Sequence of protein 1:
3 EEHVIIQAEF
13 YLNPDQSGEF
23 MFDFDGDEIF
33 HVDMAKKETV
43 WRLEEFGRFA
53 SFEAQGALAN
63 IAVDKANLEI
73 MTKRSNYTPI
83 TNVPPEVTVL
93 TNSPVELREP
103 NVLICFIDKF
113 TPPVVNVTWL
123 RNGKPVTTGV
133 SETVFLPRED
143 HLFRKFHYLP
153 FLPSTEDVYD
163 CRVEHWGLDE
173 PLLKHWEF

Sequence of protein 2:
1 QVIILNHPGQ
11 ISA

This data describes a binding interaction between two proteins.

Interface contacts:
Residue N62 in protein 1 contacts residue N6 in protein 2 (closest heavy-atom distance 2.9 Å).
Residue I72 in protein 1 contacts residue I11 in protein 2 (closest heavy-atom distance 3.0 Å).
Residue F54 in protein 1 interacts with residue I3 in protein 2 (closest heavy-atom distance 3.4 Å).
Residue N69 in protein 1 contacts residue G9 in protein 2 (closest heavy-atom distance 3.0 Å).
Residue M73 in protein 1 contacts residue I11 in protein 2 (closest heavy-atom distance 3.7 Å).
Residue R76 in protein 1 is in contact with residue A13 in protein 2 (closest heavy-atom distance 4.2 Å).
Residue F32 in protein 1 contacts residue I3 in protein 2 (closest heavy-atom distance 3.9 Å).
Residue Q9 in protein 1 interacts with residue N6 in protein 2 (closest heavy-atom distance 2.9 Å).
Residue W43 in protein 1 is in contact with residue I3 in protein 2 (closest heavy-atom distance 4.0 Å).
Residue R76 in protein 1 interacts with residue S12 in protein 2 (closest heavy-atom distance 2.6 Å).
Residue E11 in protein 1 interacts with residue P8 in protein 2 (closest heavy-atom distance 3.5 Å).
Residue Q9 in protein 1 is in contact with residue L5 in protein 2 (closest heavy-atom distance 3.5 Å).
Residue N69 in protein 1 interacts with residue I11 in protein 2 (closest heavy-atom distance 3.0 Å).
Residue Q9 in protein 1 interacts with residue I4 in protein 2 (closest heavy-atom distance 4.5 Å).
Residue V65 in protein 1 is in contact with residue Q10 in protein 2 (closest heavy-atom distance 3.9 Å).
Residue N69 in protein 1 interacts with residue P8 in protein 2 (closest heavy-atom distance 4.6 Å).
Residue N62 in protein 1 interacts with residue H7 in protein 2 (closest heavy-atom distance 3.7 Å).
Residue F54 in protein 1 is in contact with residue L5 in protein 2 (closest heavy-atom distance 3.9 Å).
Residue S53 in protein 1 interacts with residue V2 in protein 2 (closest heavy-atom distance 3.6 Å).
Residue A52 in protein 1 is in contact with residue I3 in protein 2 (closest heavy-atom distance 4.3 Å).
Residue F54 in protein 1 is in contact with residue I4 in protein 2 (closest heavy-atom distance 4.8 Å).
Residue R76 in protein 1 is in contact with residue I11 in protein 2 (closest heavy-atom distance 4.2 Å).
Residue A59 in protein 1 contacts residue L5 in protein 2 (closest heavy-atom distance 3.7 Å).
Residue F24 in protein 1 contacts residue L5 in protein 2 (closest heavy-atom distance 4.5 Å).
Residue N62 in protein 1 is in contact with residue L5 in protein 2 (closest heavy-atom distance 3.5 Å).
Residue D66 in protein 1 contacts residue P8 in protein 2 (closest heavy-atom distance 3.6 Å).
Residue G58 in protein 1 is in contact with residue L5 in protein 2 (closest heavy-atom distance 3.4 Å).
Residue S53 in protein 1 contacts residue I3 in protein 2 (closest heavy-atom distance 2.9 Å).
Residue F24 in protein 1 contacts residue I4 in protein 2 (closest heavy-atom distance 3.9 Å).
Residue S53 in protein 1 interacts with residue Q1 in protein 2 (closest heavy-atom distance 2.8 Å).
Residue V65 in protein 1 contacts residue G9 in protein 2 (closest heavy-atom distance 3.9 Å).
Residue I31 in protein 1 interacts with residue I3 in protein 2 (closest heavy-atom distance 4.6 Å).
Residue I72 in protein 1 contacts residue A13 in protein 2 (closest heavy-atom distance 3.5 Å).
Residue A52 in protein 1 is in contact with residue Q1 in protein 2 (closest heavy-atom distance 3.4 Å).
Residue N69 in protein 1 interacts with residue Q10 in protein 2 (closest heavy-atom distance 3.9 Å).
Residue F24 in protein 1 contacts residue I3 in protein 2 (closest heavy-atom distance 4.0 Å).
Residue I72 in protein 1 contacts residue S12 in protein 2 (closest heavy-atom distance 3.9 Å).
Residue V65 in protein 1 is in contact with residue P8 in protein 2 (closest heavy-atom distance 3.8 Å).
Residue F51 in protein 1 interacts with residue Q1 in protein 2 (closest heavy-atom distance 3.6 Å).
Residue F22 in protein 1 is in contact with residue L5 in protein 2 (closest heavy-atom distance 4.1 Å).
Residue N62 in protein 1 interacts with residue P8 in protein 2 (closest heavy-atom distance 3.3 Å).
Residue E11 in protein 1 is in contact with residue N6 in protein 2 (closest heavy-atom distance 4.3 Å).